Residue-level contacts at the interface:
Residue L413 in protein 2 interacts with residue F243 in protein 1 (closest heavy-atom distance 3.6 Å).
Residue A388 in protein 2 interacts with residue F247 in protein 1 (closest heavy-atom distance 4.2 Å).
Residue T354 in protein 2 contacts residue F239 in protein 1 (closest heavy-atom distance 3.4 Å).
Residue K353 in protein 2 interacts with residue E244 in protein 1 (closest heavy-atom distance 3.7 Å).
Residue I357 in protein 2 contacts residue S238 in protein 1 (closest heavy-atom distance 3.4 Å).
Residue F421 in protein 2 is in contact with residue Y460 in protein 1 (closest heavy-atom distance 3.5 Å).
Residue R355 in protein 2 interacts with residue D248 in protein 1 (closest heavy-atom distance 3.0 Å).
Residue Q422 in protein 2 is in contact with residue A470 in protein 1 (closest heavy-atom distance 3.4 Å).
Residue A392 in protein 2 interacts with residue F243 in protein 1 (closest heavy-atom distance 3.7 Å).
Residue Q391 in protein 2 contacts residue F243 in protein 1 (closest heavy-atom distance 3.0 Å).
Residue A347 in protein 2 contacts residue F247 in protein 1 (closest heavy-atom distance 3.8 Å).
Residue K353 in protein 2 contacts residue F239 in protein 1 (closest heavy-atom distance 3.5 Å).
Residue S351 in protein 2 contacts residue E244 in protein 1 (closest heavy-atom distance 3.4 Å).
Residue I418 in protein 2 is in contact with residue F477 in protein 1 (closest heavy-atom distance 3.8 Å).
Residue E384 in protein 2 contacts residue Y460 in protein 1 (closest heavy-atom distance 2.2 Å).
Residue L444 in protein 2 interacts with residue L464 in protein 1 (closest heavy-atom distance 3.7 Å).
Residue W450 in protein 2 is in contact with residue L463 in protein 1 (closest heavy-atom distance 4.2 Å).
Residue F421 in protein 2 interacts with residue L463 in protein 1 (closest heavy-atom distance 3.7 Å).
Residue S425 in protein 2 contacts residue L463 in protein 1 (closest heavy-atom distance 3.3 Å).
Residue N440 in protein 2 contacts residue K434 in protein 1 (closest heavy-atom distance 4.1 Å).
Residue Q422 in protein 2 is in contact with residue N467 in protein 1 (closest heavy-atom distance 2.7 Å).
Residue N423 in protein 2 contacts residue N467 in protein 1 (closest heavy-atom distance 4.2 Å).
Residue Q422 in protein 2 contacts residue P462 in protein 1 (closest heavy-atom distance 4.1 Å).
Residue R352 in protein 2 contacts residue F243 in protein 1 (closest heavy-atom distance 3.8 Å).
Residue A388 in protein 2 contacts residue Y246 in protein 1 (closest heavy-atom distance 3.6 Å).
Residue F421 in protein 2 is in contact with residue P462 in protein 1 (closest heavy-atom distance 3.5 Å).
Residue S425 in protein 2 contacts residue W465 in protein 1 (closest heavy-atom distance 3.7 Å).
Residue F350 in protein 2 is in contact with residue E244 in protein 1 (closest heavy-atom distance 4.1 Å).
Residue L413 in protein 2 is in contact with residue T242 in protein 1 (closest heavy-atom distance 3.6 Å).
Residue E426 in protein 2 interacts with residue D466 in protein 1 (closest heavy-atom distance 3.4 Å).
Residue L444 in protein 2 is in contact with residue A461 in protein 1 (closest heavy-atom distance 3.6 Å).
Residue L387 in protein 2 interacts with residue Y460 in protein 1 (closest heavy-atom distance 4.2 Å).
Residue R355 in protein 2 interacts with residue F239 in protein 1 (closest heavy-atom distance 3.6 Å).
Residue E426 in protein 2 is in contact with residue N467 in protein 1 (closest heavy-atom distance 3.0 Å).
Residue D346 in protein 2 interacts with residue F247 in protein 1 (closest heavy-atom distance 3.8 Å).
Residue I389 in protein 2 is in contact with residue F247 in protein 1 (closest heavy-atom distance 3.6 Å).
Residue Q422 in protein 2 is in contact with residue W465 in protein 1 (closest heavy-atom distance 3.8 Å).
Residue R355 in protein 2 interacts with residue S238 in protein 1 (closest heavy-atom distance 2.4 Å).
Residue I418 in protein 2 contacts residue P462 in protein 1 (closest heavy-atom distance 3.6 Å).
Residue I383 in protein 2 contacts residue Y460 in protein 1 (closest heavy-atom distance 4.0 Å).
Residue S425 in protein 2 interacts with residue D466 in protein 1 (closest heavy-atom distance 3.4 Å).
Residue E384 in protein 2 interacts with residue Y246 in protein 1 (closest heavy-atom distance 3.6 Å).
Residue Q391 in protein 2 is in contact with residue T242 in protein 1 (closest heavy-atom distance 3.5 Å).
Residue Y443 in protein 2 contacts residue L464 in protein 1 (closest heavy-atom distance 3.7 Å).
Residue N440 in protein 2 is in contact with residue N435 in protein 1 (closest heavy-atom distance 3.8 Å).
Residue D442 in protein 2 interacts with residue R433 in protein 1 (closest heavy-atom distance 3.8 Å).
Residue L424 in protein 2 contacts residue L463 in protein 1 (closest heavy-atom distance 3.7 Å).
Residue F350 in protein 2 contacts residue F243 in protein 1 (closest heavy-atom distance 3.5 Å).
Residue L444 in protein 2 contacts residue R433 in protein 1 (closest heavy-atom distance 2.6 Å).
Residue F350 in protein 2 is in contact with residue F247 in protein 1 (closest heavy-atom distance 3.7 Å).
Residue E426 in protein 2 contacts residue M468 in protein 1 (closest heavy-atom distance 4.1 Å).
Residue R352 in protein 2 contacts residue E244 in protein 1 (closest heavy-atom distance 3.1 Å).
Residue R385 in protein 2 is in contact with residue Y246 in protein 1 (closest heavy-atom distance 3.3 Å).
Residue L444 in protein 2 is in contact with residue Y460 in protein 1 (closest heavy-atom distance 3.3 Å).
Residue K353 in protein 2 is in contact with residue T242 in protein 1 (closest heavy-atom distance 3.6 Å).
Residue T429 in protein 2 is in contact with residue D466 in protein 1 (closest heavy-atom distance 3.4 Å).
Residue A388 in protein 2 contacts residue F243 in protein 1 (closest heavy-atom distance 3.2 Å).
Residue Q422 in protein 2 is in contact with residue D466 in protein 1 (closest heavy-atom distance 3.9 Å).
Residue Y443 in protein 2 interacts with residue L463 in protein 1 (closest heavy-atom distance 4.0 Å).
Residue L444 in protein 2 interacts with residue H458 in protein 1 (closest heavy-atom distance 3.3 Å).

Sequence of protein 1:
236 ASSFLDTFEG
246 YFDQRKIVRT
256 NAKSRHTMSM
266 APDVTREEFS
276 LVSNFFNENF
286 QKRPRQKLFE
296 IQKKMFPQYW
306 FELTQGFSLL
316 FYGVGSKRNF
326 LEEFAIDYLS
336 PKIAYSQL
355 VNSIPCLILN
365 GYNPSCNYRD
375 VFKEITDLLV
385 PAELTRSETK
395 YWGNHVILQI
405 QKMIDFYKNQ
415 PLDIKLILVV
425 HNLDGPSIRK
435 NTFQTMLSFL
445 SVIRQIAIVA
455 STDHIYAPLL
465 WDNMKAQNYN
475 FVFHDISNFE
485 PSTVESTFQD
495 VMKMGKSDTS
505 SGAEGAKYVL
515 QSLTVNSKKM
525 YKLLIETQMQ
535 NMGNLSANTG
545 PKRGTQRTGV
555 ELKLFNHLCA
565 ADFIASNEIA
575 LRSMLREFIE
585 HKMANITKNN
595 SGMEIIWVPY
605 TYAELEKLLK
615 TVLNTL

Sequence of protein 2:
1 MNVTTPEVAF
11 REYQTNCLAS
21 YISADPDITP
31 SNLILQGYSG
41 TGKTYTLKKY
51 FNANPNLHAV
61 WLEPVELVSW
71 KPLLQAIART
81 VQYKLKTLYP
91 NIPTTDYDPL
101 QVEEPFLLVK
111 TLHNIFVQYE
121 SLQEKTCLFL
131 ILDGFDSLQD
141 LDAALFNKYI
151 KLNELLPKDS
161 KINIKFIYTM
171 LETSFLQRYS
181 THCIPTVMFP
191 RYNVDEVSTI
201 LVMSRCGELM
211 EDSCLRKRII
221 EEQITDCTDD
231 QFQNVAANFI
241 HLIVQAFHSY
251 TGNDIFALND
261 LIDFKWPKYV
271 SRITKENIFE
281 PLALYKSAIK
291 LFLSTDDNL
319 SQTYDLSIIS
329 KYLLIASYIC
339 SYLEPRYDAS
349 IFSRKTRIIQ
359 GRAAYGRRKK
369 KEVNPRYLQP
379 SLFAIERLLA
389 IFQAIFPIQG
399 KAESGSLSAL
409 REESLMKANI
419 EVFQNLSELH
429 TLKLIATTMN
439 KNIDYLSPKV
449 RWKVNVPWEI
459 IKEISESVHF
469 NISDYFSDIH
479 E

The following describes two proteins that form a bound complex.